These two protein chains interact to form a complex.

Residue-level contacts at the interface:
Residue L55 in the first protein interacts with residue I108 in the second protein (closest heavy-atom distance 4.3 Å).
Residue K258 in the first protein is in contact with residue R56 in the second protein (closest heavy-atom distance 3.0 Å).
Residue H21 in the first protein interacts with residue M123 in the second protein (closest heavy-atom distance 3.2 Å).
Residue L234 in the first protein is in contact with residue A52 in the second protein (closest heavy-atom distance 3.3 Å).
Residue F27 in the first protein contacts residue P127 in the second protein (closest heavy-atom distance 4.1 Å).
Residue Q46 in the first protein contacts residue R107 in the second protein (closest heavy-atom distance 2.6 Å).
Residue L51 in the first protein interacts with residue I108 in the second protein (closest heavy-atom distance 3.5 Å).
Residue D10 in the first protein is in contact with residue K111 in the second protein (closest heavy-atom distance 2.9 Å).
Residue V88 in the first protein interacts with residue R105 in the second protein (closest heavy-atom distance 3.0 Å).
Residue A16 in the first protein interacts with residue F119 in the second protein (closest heavy-atom distance 3.9 Å).
Residue F24 in the first protein is in contact with residue F119 in the second protein (closest heavy-atom distance 3.5 Å).
Residue I54 in the first protein contacts residue I108 in the second protein (closest heavy-atom distance 4.0 Å).
Residue A12 in the first protein contacts residue F119 in the second protein (closest heavy-atom distance 4.3 Å).
Residue F27 in the first protein interacts with residue F128 in the second protein (closest heavy-atom distance 3.4 Å).
Residue D8 in the first protein interacts with residue R114 in the second protein (closest heavy-atom distance 2.8 Å).
Residue F24 in the first protein interacts with residue M123 in the second protein (closest heavy-atom distance 3.5 Å).
Residue R235 in the first protein contacts residue A52 in the second protein (closest heavy-atom distance 4.2 Å).
Residue D8 in the first protein contacts residue K111 in the second protein (closest heavy-atom distance 3.8 Å).
Residue P23 in the first protein contacts residue F128 in the second protein (closest heavy-atom distance 3.9 Å).
Residue R76 in the first protein interacts with residue R107 in the second protein (closest heavy-atom distance 3.8 Å).
Residue D257 in the first protein interacts with residue R56 in the second protein (closest heavy-atom distance 3.1 Å).
Residue H19 in the first protein contacts residue F119 in the second protein (closest heavy-atom distance 3.7 Å).
Residue I54 in the first protein interacts with residue R107 in the second protein (closest heavy-atom distance 3.5 Å).
Residue I54 in the first protein contacts residue R105 in the second protein (closest heavy-atom distance 3.0 Å).
Residue S260 in the first protein contacts residue K28 in the second protein (closest heavy-atom distance 3.8 Å).
Residue L15 in the first protein contacts residue T115 in the second protein (closest heavy-atom distance 3.5 Å).
Residue I18 in the first protein is in contact with residue I108 in the second protein (closest heavy-atom distance 3.9 Å).
Residue H21 in the first protein is in contact with residue F119 in the second protein (closest heavy-atom distance 3.9 Å).
Residue L44 in the first protein interacts with residue R107 in the second protein (closest heavy-atom distance 3.1 Å).
Residue R235 in the first protein is in contact with residue S50 in the second protein (closest heavy-atom distance 3.1 Å).
Residue F24 in the first protein contacts residue F128 in the second protein (closest heavy-atom distance 3.7 Å).
Residue S260 in the first protein interacts with residue R56 in the second protein (closest heavy-atom distance 3.3 Å).
Residue R226 in the first protein contacts residue A52 in the second protein (closest heavy-atom distance 3.2 Å).
Residue H19 in the first protein contacts residue R112 in the second protein (closest heavy-atom distance 3.2 Å).
Residue T6 in the first protein interacts with residue T115 in the second protein (closest heavy-atom distance 4.2 Å).
Residue R76 in the first protein contacts residue D104 in the second protein (closest heavy-atom distance 3.3 Å).
Residue D257 in the first protein is in contact with residue K31 in the second protein (closest heavy-atom distance 3.4 Å).
Residue H21 in the first protein interacts with residue G130 in the second protein (closest heavy-atom distance 3.8 Å).
Residue I18 in the first protein is in contact with residue K111 in the second protein (closest heavy-atom distance 3.4 Å).
Residue L259 in the first protein is in contact with residue Q57 in the second protein (closest heavy-atom distance 3.7 Å).
Residue F24 in the first protein interacts with residue S126 in the second protein (closest heavy-atom distance 3.6 Å).
Residue H19 in the first protein contacts residue T115 in the second protein (closest heavy-atom distance 3.1 Å).
Residue F27 in the first protein is in contact with residue S126 in the second protein (closest heavy-atom distance 4.3 Å).
Residue E7 in the first protein is in contact with residue R114 in the second protein (closest heavy-atom distance 3.5 Å).
Residue I54 in the first protein is in contact with residue D104 in the second protein (closest heavy-atom distance 4.1 Å).
Residue G56 in the first protein interacts with residue R105 in the second protein (closest heavy-atom distance 4.3 Å).
Residue L15 in the first protein contacts residue I122 in the second protein (closest heavy-atom distance 3.9 Å).
Residue H19 in the first protein contacts residue Y116 in the second protein (closest heavy-atom distance 3.4 Å).
Residue L234 in the first protein interacts with residue S50 in the second protein (closest heavy-atom distance 3.7 Å).
Residue L55 in the first protein interacts with residue R105 in the second protein (closest heavy-atom distance 3.2 Å).
Residue L15 in the first protein contacts residue F119 in the second protein (closest heavy-atom distance 3.7 Å).
Residue Q20 in the first protein interacts with residue R112 in the second protein (closest heavy-atom distance 3.1 Å).
Residue Y4 in the first protein interacts with residue I122 in the second protein (closest heavy-atom distance 3.9 Å).
Residue Y4 in the first protein interacts with residue T118 in the second protein (closest heavy-atom distance 3.0 Å).
Residue S260 in the first protein contacts residue Q57 in the second protein (closest heavy-atom distance 4.0 Å).
Residue N42 in the first protein contacts residue K111 in the second protein (closest heavy-atom distance 4.0 Å).
Residue L51 in the first protein is in contact with residue R107 in the second protein (closest heavy-atom distance 4.3 Å).
Residue R235 in the first protein contacts residue D53 in the second protein (closest heavy-atom distance 4.3 Å).
Residue I18 in the first protein contacts residue R112 in the second protein (closest heavy-atom distance 3.7 Å).
Residue L234 in the first protein is in contact with residue Q51 in the second protein (closest heavy-atom distance 4.3 Å).

Sequence of the second protein:
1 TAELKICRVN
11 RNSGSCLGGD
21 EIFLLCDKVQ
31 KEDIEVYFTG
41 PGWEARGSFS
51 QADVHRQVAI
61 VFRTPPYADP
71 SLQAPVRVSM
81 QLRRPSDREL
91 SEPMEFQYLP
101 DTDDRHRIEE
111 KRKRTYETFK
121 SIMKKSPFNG

Sequence of the first protein:
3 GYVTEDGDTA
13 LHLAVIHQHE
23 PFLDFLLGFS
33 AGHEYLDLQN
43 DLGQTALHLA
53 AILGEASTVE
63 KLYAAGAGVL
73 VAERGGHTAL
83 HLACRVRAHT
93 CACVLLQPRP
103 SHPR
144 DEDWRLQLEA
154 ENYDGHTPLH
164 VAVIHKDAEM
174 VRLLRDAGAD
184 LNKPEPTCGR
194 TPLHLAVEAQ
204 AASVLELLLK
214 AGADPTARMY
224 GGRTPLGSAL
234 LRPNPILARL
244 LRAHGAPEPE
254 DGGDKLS